Sequence of chain B:
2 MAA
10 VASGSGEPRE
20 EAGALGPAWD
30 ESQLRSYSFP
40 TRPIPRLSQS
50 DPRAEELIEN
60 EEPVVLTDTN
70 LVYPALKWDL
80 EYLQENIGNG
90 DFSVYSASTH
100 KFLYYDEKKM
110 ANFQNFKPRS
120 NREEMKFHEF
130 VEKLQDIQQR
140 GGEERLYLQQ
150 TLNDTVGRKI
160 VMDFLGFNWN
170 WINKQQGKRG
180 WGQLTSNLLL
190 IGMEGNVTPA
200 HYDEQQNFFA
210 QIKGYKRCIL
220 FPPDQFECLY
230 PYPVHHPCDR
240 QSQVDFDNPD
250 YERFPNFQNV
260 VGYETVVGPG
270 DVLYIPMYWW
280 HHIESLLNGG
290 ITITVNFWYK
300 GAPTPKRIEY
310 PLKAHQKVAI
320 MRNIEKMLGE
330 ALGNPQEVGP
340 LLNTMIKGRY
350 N

Sequence of chain A:
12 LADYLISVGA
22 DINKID

These two protein chains interact to form a complex.

Residue-level contacts at the interface:
Residue Y277 in chain B contacts residue G20 in chain A (closest heavy-atom distance 4.5 Å).
Residue I319 in chain B interacts with residue L16 in chain A (closest heavy-atom distance 3.3 Å).
Residue Y103 in chain B contacts residue K25 in chain A (closest heavy-atom distance 3.2 Å).
Residue D238 in chain B interacts with residue D22 in chain A (closest heavy-atom distance 4.4 Å).
Residue R239 in chain B is in contact with residue D22 in chain A (closest heavy-atom distance 3.6 Å).
Residue Y277 in chain B interacts with residue V19 in chain A (closest heavy-atom distance 3.2 Å).
Residue M326 in chain B contacts residue Y15 in chain A (closest heavy-atom distance 4.0 Å).
Residue Q240 in chain B is in contact with residue N24 in chain A (closest heavy-atom distance 3.0 Å).
Residue D202 in chain B is in contact with residue N24 in chain A (closest heavy-atom distance 3.2 Å).
Residue R321 in chain B interacts with residue D22 in chain A (closest heavy-atom distance 4.2 Å).
Residue D202 in chain B interacts with residue I23 in chain A (closest heavy-atom distance 3.6 Å).
Residue R239 in chain B contacts residue N24 in chain A (closest heavy-atom distance 2.9 Å).
Residue E203 in chain B interacts with residue V19 in chain A (closest heavy-atom distance 4.2 Å).
Residue Q148 in chain B interacts with residue N24 in chain A (closest heavy-atom distance 4.5 Å).
Residue N322 in chain B contacts residue Y15 in chain A (closest heavy-atom distance 3.4 Å).
Residue S185 in chain B is in contact with residue I23 in chain A (closest heavy-atom distance 4.4 Å).
Residue Q204 in chain B is in contact with residue D22 in chain A (closest heavy-atom distance 4.6 Å).
Residue Q315 in chain B is in contact with residue I17 in chain A (closest heavy-atom distance 3.7 Å).
Residue L187 in chain B is in contact with residue K25 in chain A (closest heavy-atom distance 4.3 Å).
Residue Y103 in chain B interacts with residue I23 in chain A (closest heavy-atom distance 3.8 Å).
Residue K305 in chain B interacts with residue D14 in chain A (closest heavy-atom distance 4.2 Å).
Residue E203 in chain B is in contact with residue I23 in chain A (closest heavy-atom distance 4.5 Å).
Residue A318 in chain B interacts with residue L16 in chain A (closest heavy-atom distance 3.4 Å).
Residue Q204 in chain B is in contact with residue I23 in chain A (closest heavy-atom distance 3.6 Å).
Residue K108 in chain B contacts residue D22 in chain A (closest heavy-atom distance 4.8 Å).
Residue T303 in chain B interacts with residue V19 in chain A (closest heavy-atom distance 4.5 Å).
Residue Y103 in chain B interacts with residue N24 in chain A (closest heavy-atom distance 3.2 Å).
Residue E203 in chain B contacts residue G20 in chain A (closest heavy-atom distance 3.2 Å).
Residue T303 in chain B is in contact with residue I17 in chain A (closest heavy-atom distance 3.8 Å).
Residue R121 in chain B contacts residue I26 in chain A (closest heavy-atom distance 4.8 Å).
Residue I323 in chain B interacts with residue L16 in chain A (closest heavy-atom distance 4.0 Å).
Residue M326 in chain B is in contact with residue L16 in chain A (closest heavy-atom distance 3.8 Å).
Residue N322 in chain B is in contact with residue I17 in chain A (closest heavy-atom distance 4.3 Å).
Residue E203 in chain B contacts residue D22 in chain A (closest heavy-atom distance 2.9 Å).
Residue D202 in chain B contacts residue D22 in chain A (closest heavy-atom distance 3.8 Å).
Residue A318 in chain B is in contact with residue V19 in chain A (closest heavy-atom distance 3.9 Å).
Residue S185 in chain B contacts residue K25 in chain A (closest heavy-atom distance 4.3 Å).
Residue N322 in chain B interacts with residue L16 in chain A (closest heavy-atom distance 2.7 Å).
Residue T303 in chain B contacts residue D14 in chain A (closest heavy-atom distance 4.9 Å).
Residue K299 in chain B contacts residue A21 in chain A (closest heavy-atom distance 4.1 Å).
Residue Y94 in chain B interacts with residue I26 in chain A (closest heavy-atom distance 4.3 Å).
Residue Y103 in chain B is in contact with residue I26 in chain A (closest heavy-atom distance 3.9 Å).
Residue A318 in chain B is in contact with residue I17 in chain A (closest heavy-atom distance 3.4 Å).
Residue T184 in chain B is in contact with residue I23 in chain A (closest heavy-atom distance 4.4 Å).
Residue E203 in chain B contacts residue A21 in chain A (closest heavy-atom distance 3.5 Å).
Residue R239 in chain B interacts with residue I23 in chain A (closest heavy-atom distance 3.2 Å).
Residue Y201 in chain B is in contact with residue N24 in chain A (closest heavy-atom distance 4.8 Å).
Residue W297 in chain B contacts residue I23 in chain A (closest heavy-atom distance 3.5 Å).
Residue K107 in chain B contacts residue D27 in chain A (closest heavy-atom distance 4.5 Å).
Residue Q204 in chain B interacts with residue A21 in chain A (closest heavy-atom distance 2.9 Å).
Residue A318 in chain B interacts with residue S18 in chain A (closest heavy-atom distance 3.9 Å).
Residue H200 in chain B interacts with residue N24 in chain A (closest heavy-atom distance 3.3 Å).
Residue T197 in chain B contacts residue N24 in chain A (closest heavy-atom distance 4.7 Å).
Residue W297 in chain B contacts residue N24 in chain A (closest heavy-atom distance 3.9 Å).
Residue T303 in chain B contacts residue S18 in chain A (closest heavy-atom distance 4.0 Å).
Residue T150 in chain B interacts with residue K25 in chain A (closest heavy-atom distance 3.3 Å).
Residue L187 in chain B contacts residue N24 in chain A (closest heavy-atom distance 4.2 Å).
Residue N322 in chain B interacts with residue S18 in chain A (closest heavy-atom distance 3.0 Å).
Residue I319 in chain B contacts residue I17 in chain A (closest heavy-atom distance 4.4 Å).
Residue W297 in chain B interacts with residue K25 in chain A (closest heavy-atom distance 4.2 Å).